Sequence of the second protein:
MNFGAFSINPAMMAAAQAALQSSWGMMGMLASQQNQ

Sequence of the first protein:
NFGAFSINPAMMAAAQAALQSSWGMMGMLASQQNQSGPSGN

These two protein chains interact to form a complex.

Residue-level contacts at the interface:
Residue M27 in the first protein is in contact with residue M26 in the second protein (closest heavy-atom distance 3.7 Å).
Residue M26 in the first protein is in contact with residue M29 in the second protein (closest heavy-atom distance 4.8 Å).
Residue M26 in the first protein interacts with residue M26 in the second protein (closest heavy-atom distance 3.6 Å).
Residue L30 in the first protein is in contact with residue G25 in the second protein (closest heavy-atom distance 3.7 Å).
Residue M26 in the first protein contacts residue G28 in the second protein (closest heavy-atom distance 3.7 Å).
Residue M26 in the first protein contacts residue M27 in the second protein (closest heavy-atom distance 3.7 Å).
Residue S23 in the first protein contacts residue L30 in the second protein (closest heavy-atom distance 5.0 Å).
Residue G28 in the first protein interacts with residue M26 in the second protein (closest heavy-atom distance 4.0 Å).
Residue G25 in the first protein is in contact with residue L30 in the second protein (closest heavy-atom distance 4.9 Å).
Residue L30 in the first protein is in contact with residue M26 in the second protein (closest heavy-atom distance 3.8 Å).